These two protein chains interact to form a complex.

Sequence of chain A:
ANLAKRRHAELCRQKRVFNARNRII

Residue-level contacts at the interface:
Residue L290 in chain B interacts with residue C29 in chain A (closest heavy-atom distance 4.8 Å).
Residue L283 in chain B is in contact with residue L28 in chain A (closest heavy-atom distance 3.9 Å).
Residue L290 in chain B contacts residue H25 in chain A (closest heavy-atom distance 3.3 Å).
Residue D286 in chain B is in contact with residue H25 in chain A (closest heavy-atom distance 3.9 Å).
Residue D286 in chain B interacts with residue A21 in chain A (closest heavy-atom distance 4.8 Å).

Sequence of chain B:
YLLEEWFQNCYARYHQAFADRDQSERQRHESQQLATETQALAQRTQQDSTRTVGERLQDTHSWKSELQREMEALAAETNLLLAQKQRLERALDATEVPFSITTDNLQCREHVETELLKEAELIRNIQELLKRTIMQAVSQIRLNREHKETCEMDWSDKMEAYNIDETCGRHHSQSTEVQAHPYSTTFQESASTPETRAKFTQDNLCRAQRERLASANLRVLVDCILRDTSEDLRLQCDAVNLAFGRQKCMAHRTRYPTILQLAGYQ